Interface contacts:
Residue F176 in chain B contacts residue I68 in chain A (closest heavy-atom distance 3.5 Å).
Residue S215 in chain B is in contact with residue L36 in chain A (closest heavy-atom distance 3.7 Å).
Residue D169 in chain B contacts residue Y61 in chain A (closest heavy-atom distance 2.6 Å).
Residue L242 in chain B interacts with residue I54 in chain A (closest heavy-atom distance 3.3 Å).
Residue P213 in chain B interacts with residue Y41 in chain A (closest heavy-atom distance 3.7 Å).
Residue T238 in chain B is in contact with residue L50 in chain A (closest heavy-atom distance 3.9 Å).
Residue D217 in chain B is in contact with residue L36 in chain A (closest heavy-atom distance 3.8 Å).
Residue S208 in chain B interacts with residue K42 in chain A (closest heavy-atom distance 3.0 Å).
Residue T216 in chain B is in contact with residue L36 in chain A (closest heavy-atom distance 3.0 Å).
Residue L245 in chain B contacts residue M57 in chain A (closest heavy-atom distance 3.4 Å).
Residue W210 in chain B contacts residue Y41 in chain A (closest heavy-atom distance 3.7 Å).
Residue W207 in chain B contacts residue I54 in chain A (closest heavy-atom distance 3.7 Å).
Residue R165 in chain B is in contact with residue P40 in chain A (closest heavy-atom distance 3.4 Å).
Residue E211 in chain B interacts with residue P40 in chain A (closest heavy-atom distance 3.4 Å).
Residue S208 in chain B contacts residue Y61 in chain A (closest heavy-atom distance 2.8 Å).
Residue K219 in chain B interacts with residue F37 in chain A (closest heavy-atom distance 4.2 Å).
Residue E211 in chain B is in contact with residue Y41 in chain A (closest heavy-atom distance 2.9 Å).
Residue R251 in chain B interacts with residue S56 in chain A (closest heavy-atom distance 3.5 Å).
Residue R165 in chain B is in contact with residue A38 in chain A (closest heavy-atom distance 3.8 Å).
Residue W210 in chain B contacts residue P40 in chain A (closest heavy-atom distance 3.8 Å).
Residue L163 in chain B is in contact with residue F37 in chain A (closest heavy-atom distance 3.8 Å).
Residue L203 in chain B contacts residue I54 in chain A (closest heavy-atom distance 3.5 Å).
Residue D235 in chain B interacts with residue L50 in chain A (closest heavy-atom distance 3.7 Å).
Residue N209 in chain B contacts residue Y41 in chain A (closest heavy-atom distance 3.8 Å).
Residue K206 in chain B is in contact with residue S51 in chain A (closest heavy-atom distance 3.6 Å).
Residue W207 in chain B interacts with residue N60 in chain A (closest heavy-atom distance 3.8 Å).
Residue W210 in chain B interacts with residue K42 in chain A (closest heavy-atom distance 3.6 Å).
Residue T173 in chain B contacts residue I68 in chain A (closest heavy-atom distance 3.5 Å).
Residue W207 in chain B is in contact with residue Y61 in chain A (closest heavy-atom distance 3.2 Å).
Residue D169 in chain B interacts with residue K65 in chain A (closest heavy-atom distance 3.2 Å).
Residue T173 in chain B interacts with residue Y61 in chain A (closest heavy-atom distance 3.0 Å).
Residue P213 in chain B interacts with residue F37 in chain A (closest heavy-atom distance 3.4 Å).
Residue E211 in chain B contacts residue V43 in chain A (closest heavy-atom distance 3.0 Å).
Residue S215 in chain B interacts with residue F37 in chain A (closest heavy-atom distance 3.4 Å).
Residue W207 in chain B is in contact with residue L58 in chain A (closest heavy-atom distance 3.9 Å).
Residue V214 in chain B interacts with residue F37 in chain A (closest heavy-atom distance 4.1 Å).
Residue L245 in chain B contacts residue L58 in chain A (closest heavy-atom distance 3.4 Å).
Residue I212 in chain B contacts residue F37 in chain A (closest heavy-atom distance 4.1 Å).
Residue N209 in chain B is in contact with residue V43 in chain A (closest heavy-atom distance 2.8 Å).
Residue V164 in chain B is in contact with residue F37 in chain A (closest heavy-atom distance 3.9 Å).
Residue R165 in chain B is in contact with residue E39 in chain A (closest heavy-atom distance 3.4 Å).
Residue Q172 in chain B contacts residue I68 in chain A (closest heavy-atom distance 3.5 Å).
Residue W207 in chain B interacts with residue G59 in chain A (closest heavy-atom distance 2.8 Å).
Residue W207 in chain B contacts residue M64 in chain A (closest heavy-atom distance 4.1 Å).
Residue R165 in chain B is in contact with residue F37 in chain A (closest heavy-atom distance 3.1 Å).
Residue N209 in chain B is in contact with residue K42 in chain A (closest heavy-atom distance 3.3 Å).
Residue W207 in chain B interacts with residue I68 in chain A (closest heavy-atom distance 3.4 Å).
Residue R251 in chain B interacts with residue M57 in chain A (closest heavy-atom distance 3.1 Å).
Residue Y224 in chain B interacts with residue F37 in chain A (closest heavy-atom distance 3.8 Å).
Residue W221 in chain B interacts with residue F37 in chain A (closest heavy-atom distance 3.7 Å).
Residue I255 in chain B interacts with residue M64 in chain A (closest heavy-atom distance 3.4 Å).
Residue V164 in chain B contacts residue A38 in chain A (closest heavy-atom distance 4.2 Å).
Residue V164 in chain B interacts with residue P40 in chain A (closest heavy-atom distance 3.2 Å).
Residue L242 in chain B contacts residue M57 in chain A (closest heavy-atom distance 3.4 Å).
Residue P213 in chain B contacts residue A38 in chain A (closest heavy-atom distance 3.6 Å).
Residue N209 in chain B contacts residue K46 in chain A (closest heavy-atom distance 4.3 Å).
Residue E246 in chain B contacts residue M57 in chain A (closest heavy-atom distance 3.0 Å).
Residue P213 in chain B contacts residue P40 in chain A (closest heavy-atom distance 4.2 Å).
Residue K206 in chain B contacts residue D48 in chain A (closest heavy-atom distance 3.5 Å).
Residue K206 in chain B is in contact with residue I54 in chain A (closest heavy-atom distance 3.5 Å).

These two protein chains interact to form a complex.

Sequence of chain B:
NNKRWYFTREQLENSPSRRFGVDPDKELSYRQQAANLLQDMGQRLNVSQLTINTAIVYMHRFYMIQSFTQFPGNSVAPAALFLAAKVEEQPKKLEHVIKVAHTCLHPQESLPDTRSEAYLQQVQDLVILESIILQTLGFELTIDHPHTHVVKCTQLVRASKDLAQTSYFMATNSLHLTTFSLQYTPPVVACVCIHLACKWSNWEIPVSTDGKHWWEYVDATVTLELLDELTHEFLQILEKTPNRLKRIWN

Sequence of chain A:
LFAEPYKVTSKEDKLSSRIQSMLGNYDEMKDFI